Sequence of the first protein:
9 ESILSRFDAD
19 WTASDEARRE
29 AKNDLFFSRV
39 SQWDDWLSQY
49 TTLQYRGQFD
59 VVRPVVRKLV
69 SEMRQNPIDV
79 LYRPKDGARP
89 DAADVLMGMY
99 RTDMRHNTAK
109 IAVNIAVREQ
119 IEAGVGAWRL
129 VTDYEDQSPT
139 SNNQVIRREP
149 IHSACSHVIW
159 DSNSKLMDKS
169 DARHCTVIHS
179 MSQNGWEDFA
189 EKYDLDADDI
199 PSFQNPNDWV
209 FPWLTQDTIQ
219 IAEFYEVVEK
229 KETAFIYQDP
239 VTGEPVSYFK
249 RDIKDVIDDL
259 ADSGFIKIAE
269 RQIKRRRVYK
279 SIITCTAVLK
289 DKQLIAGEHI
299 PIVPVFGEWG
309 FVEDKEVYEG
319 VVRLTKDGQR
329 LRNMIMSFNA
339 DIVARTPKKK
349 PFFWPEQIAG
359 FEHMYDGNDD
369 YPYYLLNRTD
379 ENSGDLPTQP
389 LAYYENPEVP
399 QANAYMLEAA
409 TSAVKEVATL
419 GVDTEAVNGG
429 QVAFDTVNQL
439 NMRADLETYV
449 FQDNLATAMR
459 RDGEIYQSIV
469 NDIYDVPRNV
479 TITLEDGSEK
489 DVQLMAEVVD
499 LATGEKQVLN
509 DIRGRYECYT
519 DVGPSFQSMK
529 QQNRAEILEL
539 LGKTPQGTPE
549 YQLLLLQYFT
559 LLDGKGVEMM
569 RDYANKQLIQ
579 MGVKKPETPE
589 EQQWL

Sequence of the second protein:
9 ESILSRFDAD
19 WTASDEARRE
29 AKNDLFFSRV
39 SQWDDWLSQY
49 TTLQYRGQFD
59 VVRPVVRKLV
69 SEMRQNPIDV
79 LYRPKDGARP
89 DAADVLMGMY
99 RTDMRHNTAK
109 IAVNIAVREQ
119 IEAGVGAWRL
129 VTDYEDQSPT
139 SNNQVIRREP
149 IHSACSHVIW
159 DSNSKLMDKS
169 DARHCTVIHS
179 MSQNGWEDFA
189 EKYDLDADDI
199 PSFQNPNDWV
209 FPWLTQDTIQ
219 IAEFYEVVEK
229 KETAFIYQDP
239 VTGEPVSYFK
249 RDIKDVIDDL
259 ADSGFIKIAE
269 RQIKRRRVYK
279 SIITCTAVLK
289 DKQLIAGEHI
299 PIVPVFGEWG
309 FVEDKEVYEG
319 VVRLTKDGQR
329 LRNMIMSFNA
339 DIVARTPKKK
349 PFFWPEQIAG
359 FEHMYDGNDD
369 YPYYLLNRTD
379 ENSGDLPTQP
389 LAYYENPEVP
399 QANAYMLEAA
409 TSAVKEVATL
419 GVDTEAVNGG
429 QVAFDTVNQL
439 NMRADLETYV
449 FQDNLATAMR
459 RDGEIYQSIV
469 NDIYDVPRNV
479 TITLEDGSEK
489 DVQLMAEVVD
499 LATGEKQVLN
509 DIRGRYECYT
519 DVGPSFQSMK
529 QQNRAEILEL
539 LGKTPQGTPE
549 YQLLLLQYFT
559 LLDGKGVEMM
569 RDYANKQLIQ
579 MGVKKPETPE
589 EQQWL

Interface contacts:
Residue A431 in the second protein interacts with residue R72 in the first protein (closest heavy-atom distance 3.3 Å).
Residue T344 in the second protein is in contact with residue G365 in the first protein (closest heavy-atom distance 3.2 Å).
Residue K348 in the second protein interacts with residue L374 in the first protein (closest heavy-atom distance 3.4 Å).
Residue D166 in the second protein contacts residue R146 in the first protein (closest heavy-atom distance 2.9 Å).
Residue K348 in the second protein is in contact with residue P370 in the first protein (closest heavy-atom distance 3.1 Å).
Residue T546 in the second protein is in contact with residue Y549 in the first protein (closest heavy-atom distance 3.1 Å).
Residue K583 in the second protein interacts with residue E566 in the first protein (closest heavy-atom distance 3.2 Å).
Residue F309 in the second protein is in contact with residue H150 in the first protein (closest heavy-atom distance 3.0 Å).
Residue T231 in the second protein is in contact with residue D134 in the first protein (closest heavy-atom distance 3.5 Å).
Residue Y391 in the second protein interacts with residue P349 in the first protein (closest heavy-atom distance 3.1 Å).
Residue P82 in the second protein contacts residue D561 in the first protein (closest heavy-atom distance 3.4 Å).
Residue V581 in the second protein contacts residue E566 in the first protein (closest heavy-atom distance 2.9 Å).
Residue D253 in the second protein contacts residue G295 in the first protein (closest heavy-atom distance 2.8 Å).
Residue Y392 in the second protein interacts with residue P349 in the first protein (closest heavy-atom distance 3.1 Å).
Residue K248 in the second protein contacts residue K190 in the first protein (closest heavy-atom distance 3.1 Å).
Residue D253 in the second protein interacts with residue A294 in the first protein (closest heavy-atom distance 3.1 Å).
Residue S13 in the second protein interacts with residue Q181 in the first protein (closest heavy-atom distance 3.4 Å).
Residue Q437 in the second protein interacts with residue N105 in the first protein (closest heavy-atom distance 2.8 Å).
Residue Y514 in the second protein contacts residue R103 in the first protein (closest heavy-atom distance 2.9 Å).
Residue D325 in the second protein contacts residue Q56 in the first protein (closest heavy-atom distance 2.8 Å).
Residue E379 in the second protein interacts with residue R376 in the first protein (closest heavy-atom distance 3.5 Å).
Residue L536 in the second protein is in contact with residue E534 in the first protein (closest heavy-atom distance 3.3 Å).
Residue E537 in the second protein is in contact with residue I535 in the first protein (closest heavy-atom distance 3.0 Å).
Residue K248 in the second protein contacts residue E189 in the first protein (closest heavy-atom distance 3.4 Å).
Residue R343 in the second protein interacts with residue G365 in the first protein (closest heavy-atom distance 3.0 Å).
Residue P345 in the second protein is in contact with residue N366 in the first protein (closest heavy-atom distance 3.2 Å).
Residue K346 in the second protein interacts with residue D368 in the first protein (closest heavy-atom distance 3.5 Å).
Residue F336 in the second protein contacts residue K346 in the first protein (closest heavy-atom distance 2.6 Å).
Residue W44 in the second protein is in contact with residue Y53 in the first protein (closest heavy-atom distance 3.3 Å).
Residue Y48 in the second protein contacts residue A342 in the first protein (closest heavy-atom distance 3.4 Å).
Residue Q399 in the second protein contacts residue P395 in the first protein (closest heavy-atom distance 3.3 Å).
Residue P82 in the second protein is in contact with residue L560 in the first protein (closest heavy-atom distance 3.2 Å).
Residue Q550 in the second protein contacts residue M568 in the first protein (closest heavy-atom distance 3.3 Å).
Residue S381 in the second protein is in contact with residue D383 in the first protein (closest heavy-atom distance 2.5 Å).
Residue Y363 in the second protein interacts with residue D368 in the first protein (closest heavy-atom distance 3.2 Å).
Residue R511 in the second protein interacts with residue R103 in the first protein (closest heavy-atom distance 3.5 Å).
Residue F449 in the second protein contacts residue H104 in the first protein (closest heavy-atom distance 3.3 Å).
Residue P388 in the second protein contacts residue W352 in the first protein (closest heavy-atom distance 3.4 Å).
Residue E414 in the second protein interacts with residue P62 in the first protein (closest heavy-atom distance 3.2 Å).
Residue A431 in the second protein interacts with residue R65 in the first protein (closest heavy-atom distance 3.2 Å).
Residue V520 in the second protein interacts with residue K108 in the first protein (closest heavy-atom distance 3.0 Å).
Residue R511 in the second protein is in contact with residue S136 in the first protein (closest heavy-atom distance 2.9 Å).
Residue V520 in the second protein contacts residue N105 in the first protein (closest heavy-atom distance 3.2 Å).
Residue K346 in the second protein is in contact with residue D367 in the first protein (closest heavy-atom distance 3.3 Å).
Residue F350 in the second protein is in contact with residue L374 in the first protein (closest heavy-atom distance 3.3 Å).
Residue K346 in the second protein contacts residue Y369 in the first protein (closest heavy-atom distance 3.2 Å).
Residue T344 in the second protein is in contact with residue N366 in the first protein (closest heavy-atom distance 2.7 Å).
Residue D84 in the second protein interacts with residue K563 in the first protein (closest heavy-atom distance 3.1 Å).
Residue K346 in the second protein interacts with residue N366 in the first protein (closest heavy-atom distance 3.1 Å).
Residue Q437 in the second protein contacts residue I109 in the first protein (closest heavy-atom distance 3.2 Å).
Residue E317 in the second protein contacts residue R61 in the first protein (closest heavy-atom distance 2.5 Å).
Residue K163 in the second protein interacts with residue E147 in the first protein (closest heavy-atom distance 3.0 Å).
Residue D166 in the second protein interacts with residue E147 in the first protein (closest heavy-atom distance 3.1 Å).
Residue K348 in the second protein is in contact with residue Y369 in the first protein (closest heavy-atom distance 3.3 Å).
Residue T417 in the second protein is in contact with residue K66 in the first protein (closest heavy-atom distance 3.0 Å).
Residue D16 in the second protein is in contact with residue Q181 in the first protein (closest heavy-atom distance 3.4 Å).
Residue E534 in the second protein interacts with residue E534 in the first protein (closest heavy-atom distance 2.6 Å).
Residue V430 in the second protein contacts residue R65 in the first protein (closest heavy-atom distance 3.3 Å).
Residue E414 in the second protein is in contact with residue V59 in the first protein (closest heavy-atom distance 3.1 Å).
Residue Y363 in the second protein is in contact with residue Y369 in the first protein (closest heavy-atom distance 3.1 Å).

This data describes a binding interaction between two proteins.